Sequence of chain B:
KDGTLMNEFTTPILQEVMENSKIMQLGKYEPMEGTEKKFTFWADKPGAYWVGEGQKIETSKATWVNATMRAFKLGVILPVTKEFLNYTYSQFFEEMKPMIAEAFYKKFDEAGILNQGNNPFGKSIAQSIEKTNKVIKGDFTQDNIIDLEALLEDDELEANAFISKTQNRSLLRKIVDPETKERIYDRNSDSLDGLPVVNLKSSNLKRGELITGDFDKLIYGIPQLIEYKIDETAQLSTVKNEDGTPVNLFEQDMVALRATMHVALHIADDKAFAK

Sequence of chain A:
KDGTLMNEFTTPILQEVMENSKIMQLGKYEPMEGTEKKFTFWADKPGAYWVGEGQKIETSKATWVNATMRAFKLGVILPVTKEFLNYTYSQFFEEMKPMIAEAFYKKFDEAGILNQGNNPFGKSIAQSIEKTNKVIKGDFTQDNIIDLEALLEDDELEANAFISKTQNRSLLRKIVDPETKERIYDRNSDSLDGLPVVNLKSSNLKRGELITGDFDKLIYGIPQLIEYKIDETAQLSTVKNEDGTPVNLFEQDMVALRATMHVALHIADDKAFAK

Contacts between the two chains:
Residue K274 in chain A contacts residue W84 in chain B (closest heavy-atom distance 3.7 Å).
Residue K274 in chain A contacts residue Y83 in chain B (closest heavy-atom distance 3.0 Å).
Residue V281 in chain A contacts residue G86 in chain B (closest heavy-atom distance 2.9 Å).
Residue I111 in chain A contacts residue Y83 in chain B (closest heavy-atom distance 4.9 Å).
Residue P280 in chain A interacts with residue G86 in chain B (closest heavy-atom distance 4.8 Å).
Residue T115 in chain A interacts with residue Y83 in chain B (closest heavy-atom distance 4.4 Å).
Residue E276 in chain A contacts residue W84 in chain B (closest heavy-atom distance 4.9 Å).
Residue V273 in chain A is in contact with residue Y83 in chain B (closest heavy-atom distance 3.8 Å).
Residue V281 in chain A interacts with residue V85 in chain B (closest heavy-atom distance 3.1 Å).

This data describes a binding interaction between two proteins.